Interface contacts:
Residue E175 in protein 2 interacts with residue G106 in protein 1 (closest heavy-atom distance 4.6 Å).
Residue R170 in protein 2 is in contact with residue D94 in protein 1 (closest heavy-atom distance 3.5 Å).
Residue L176 in protein 2 interacts with residue L105 in protein 1 (closest heavy-atom distance 3.5 Å).
Residue P173 in protein 2 contacts residue I103 in protein 1 (closest heavy-atom distance 2.9 Å).
Residue R170 in protein 2 is in contact with residue D100 in protein 1 (closest heavy-atom distance 4.9 Å).
Residue S166 in protein 2 is in contact with residue M91 in protein 1 (closest heavy-atom distance 4.4 Å).
Residue R160 in protein 2 is in contact with residue G106 in protein 1 (closest heavy-atom distance 4.1 Å).
Residue G169 in protein 2 interacts with residue M91 in protein 1 (closest heavy-atom distance 3.8 Å).
Residue P143 in protein 2 interacts with residue L105 in protein 1 (closest heavy-atom distance 4.1 Å).
Residue G142 in protein 2 is in contact with residue Q5 in protein 1 (closest heavy-atom distance 3.6 Å).
Residue D141 in protein 2 contacts residue L105 in protein 1 (closest heavy-atom distance 3.2 Å).
Residue R170 in protein 2 interacts with residue A96 in protein 1 (closest heavy-atom distance 3.3 Å).
Residue V174 in protein 2 interacts with residue S104 in protein 1 (closest heavy-atom distance 4.6 Å).
Residue F168 in protein 2 interacts with residue D94 in protein 1 (closest heavy-atom distance 2.7 Å).
Residue F168 in protein 2 contacts residue M91 in protein 1 (closest heavy-atom distance 3.3 Å).
Residue T172 in protein 2 is in contact with residue V101 in protein 1 (closest heavy-atom distance 3.6 Å).
Residue F147 in protein 2 interacts with residue V87 in protein 1 (closest heavy-atom distance 4.8 Å).
Residue E175 in protein 2 contacts residue I103 in protein 1 (closest heavy-atom distance 3.5 Å).
Residue P173 in protein 2 interacts with residue Q102 in protein 1 (closest heavy-atom distance 3.6 Å).
Residue F144 in protein 2 contacts residue I9 in protein 1 (closest heavy-atom distance 3.8 Å).
Residue P143 in protein 2 interacts with residue I9 in protein 1 (closest heavy-atom distance 3.9 Å).
Residue F144 in protein 2 contacts residue V87 in protein 1 (closest heavy-atom distance 4.8 Å).
Residue F144 in protein 2 contacts residue I103 in protein 1 (closest heavy-atom distance 4.0 Å).
Residue V174 in protein 2 interacts with residue I103 in protein 1 (closest heavy-atom distance 3.2 Å).
Residue R170 in protein 2 contacts residue V99 in protein 1 (closest heavy-atom distance 2.9 Å).
Residue F168 in protein 2 interacts with residue L95 in protein 1 (closest heavy-atom distance 4.0 Å).
Residue P143 in protein 2 interacts with residue V87 in protein 1 (closest heavy-atom distance 3.3 Å).
Residue R170 in protein 2 contacts residue V101 in protein 1 (closest heavy-atom distance 3.2 Å).
Residue R170 in protein 2 is in contact with residue G98 in protein 1 (closest heavy-atom distance 4.4 Å).
Residue P143 in protein 2 is in contact with residue N6 in protein 1 (closest heavy-atom distance 3.5 Å).
Residue G142 in protein 2 is in contact with residue N6 in protein 1 (closest heavy-atom distance 4.6 Å).
Residue F168 in protein 2 contacts residue V101 in protein 1 (closest heavy-atom distance 3.5 Å).
Residue I167 in protein 2 is in contact with residue M91 in protein 1 (closest heavy-atom distance 4.4 Å).
Residue G169 in protein 2 is in contact with residue D94 in protein 1 (closest heavy-atom distance 3.2 Å).
Residue P173 in protein 2 is in contact with residue V101 in protein 1 (closest heavy-atom distance 4.2 Å).
Residue R160 in protein 2 interacts with residue L105 in protein 1 (closest heavy-atom distance 4.5 Å).
Residue R170 in protein 2 contacts residue A97 in protein 1 (closest heavy-atom distance 3.6 Å).
Residue E175 in protein 2 interacts with residue S104 in protein 1 (closest heavy-atom distance 3.7 Å).
Residue I167 in protein 2 interacts with residue I103 in protein 1 (closest heavy-atom distance 4.8 Å).
Residue D141 in protein 2 is in contact with residue N6 in protein 1 (closest heavy-atom distance 4.2 Å).
Residue R170 in protein 2 contacts residue L95 in protein 1 (closest heavy-atom distance 4.1 Å).
Residue F168 in protein 2 contacts residue R92 in protein 1 (closest heavy-atom distance 4.9 Å).
Residue T172 in protein 2 contacts residue I103 in protein 1 (closest heavy-atom distance 4.4 Å).
Residue Q180 in protein 2 is in contact with residue L105 in protein 1 (closest heavy-atom distance 5.0 Å).
Residue K162 in protein 2 contacts residue Q102 in protein 1 (closest heavy-atom distance 5.0 Å).
Residue P143 in protein 2 is in contact with residue Q5 in protein 1 (closest heavy-atom distance 3.7 Å).
Residue F144 in protein 2 contacts residue L105 in protein 1 (closest heavy-atom distance 3.6 Å).
Residue V174 in protein 2 contacts residue L105 in protein 1 (closest heavy-atom distance 4.4 Å).
Residue A171 in protein 2 contacts residue V101 in protein 1 (closest heavy-atom distance 4.7 Å).
Residue D177 in protein 2 interacts with residue L105 in protein 1 (closest heavy-atom distance 4.2 Å).
Residue P143 in protein 2 is in contact with residue P82 in protein 1 (closest heavy-atom distance 3.5 Å).
Residue F147 in protein 2 is in contact with residue M91 in protein 1 (closest heavy-atom distance 3.5 Å).
Residue P173 in protein 2 contacts residue S104 in protein 1 (closest heavy-atom distance 5.0 Å).
Residue E175 in protein 2 is in contact with residue L105 in protein 1 (closest heavy-atom distance 3.0 Å).
Residue F168 in protein 2 is in contact with residue L90 in protein 1 (closest heavy-atom distance 3.0 Å).
Residue F168 in protein 2 is in contact with residue L93 in protein 1 (closest heavy-atom distance 3.2 Å).
Residue I167 in protein 2 is in contact with residue L90 in protein 1 (closest heavy-atom distance 4.7 Å).

These two protein chains interact to form a complex.

Sequence of protein 1:
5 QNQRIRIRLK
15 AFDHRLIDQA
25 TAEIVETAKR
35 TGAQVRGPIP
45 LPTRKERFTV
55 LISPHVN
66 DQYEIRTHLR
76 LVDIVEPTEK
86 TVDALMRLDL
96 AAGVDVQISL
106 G

Sequence of protein 2:
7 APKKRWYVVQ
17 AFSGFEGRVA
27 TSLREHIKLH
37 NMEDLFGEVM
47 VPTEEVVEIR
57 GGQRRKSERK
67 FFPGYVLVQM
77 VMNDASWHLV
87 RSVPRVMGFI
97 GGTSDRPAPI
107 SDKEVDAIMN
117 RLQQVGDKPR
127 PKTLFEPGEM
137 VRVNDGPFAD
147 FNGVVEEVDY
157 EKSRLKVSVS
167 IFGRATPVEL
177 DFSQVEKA